Residue-level contacts at the interface:
Residue L322 in chain B is in contact with residue L319 in chain A (closest heavy-atom distance 3.7 Å).
Residue Y382 in chain B interacts with residue Y315 in chain A (closest heavy-atom distance 3.1 Å).
Residue W587 in chain B is in contact with residue V441 in chain A (closest heavy-atom distance 3.5 Å).
Residue L395 in chain B contacts residue L395 in chain A (closest heavy-atom distance 3.7 Å).
Residue F305 in chain B contacts residue R372 in chain A (closest heavy-atom distance 3.1 Å).
Residue F305 in chain B interacts with residue F376 in chain A (closest heavy-atom distance 3.7 Å).
Residue W298 in chain B interacts with residue L343 in chain A (closest heavy-atom distance 3.8 Å).
Residue R339 in chain B is in contact with residue L301 in chain A (closest heavy-atom distance 3.6 Å).
Residue Q326 in chain B contacts residue Y315 in chain A (closest heavy-atom distance 3.2 Å).
Residue V394 in chain B contacts residue R460 in chain A (closest heavy-atom distance 2.4 Å).
Residue K318 in chain B is in contact with residue K318 in chain A (closest heavy-atom distance 3.1 Å).
Residue M379 in chain B is in contact with residue I308 in chain A (closest heavy-atom distance 3.5 Å).
Residue G396 in chain B is in contact with residue R460 in chain A (closest heavy-atom distance 2.9 Å).
Residue M379 in chain B contacts residue H312 in chain A (closest heavy-atom distance 3.3 Å).
Residue L322 in chain B contacts residue K318 in chain A (closest heavy-atom distance 3.4 Å).
Residue R372 in chain B is in contact with residue F305 in chain A (closest heavy-atom distance 3.1 Å).
Residue Y315 in chain B interacts with residue L322 in chain A (closest heavy-atom distance 3.7 Å).
Residue Y315 in chain B interacts with residue L383 in chain A (closest heavy-atom distance 3.7 Å).
Residue Q309 in chain B is in contact with residue M379 in chain A (closest heavy-atom distance 3.6 Å).
Residue L395 in chain B is in contact with residue Y411 in chain A (closest heavy-atom distance 3.6 Å).
Residue V400 in chain B interacts with residue V398 in chain A (closest heavy-atom distance 3.7 Å).
Residue L395 in chain B is in contact with residue R460 in chain A (closest heavy-atom distance 3.4 Å).
Residue M379 in chain B is in contact with residue Q309 in chain A (closest heavy-atom distance 3.6 Å).
Residue W452 in chain B interacts with residue L393 in chain A (closest heavy-atom distance 3.8 Å).
Residue R339 in chain B interacts with residue D297 in chain A (closest heavy-atom distance 3.7 Å).
Residue W298 in chain B contacts residue R372 in chain A (closest heavy-atom distance 3.2 Å).
Residue L393 in chain B interacts with residue R460 in chain A (closest heavy-atom distance 3.6 Å).
Residue R372 in chain B contacts residue L301 in chain A (closest heavy-atom distance 3.3 Å).
Residue L301 in chain B contacts residue R339 in chain A (closest heavy-atom distance 3.4 Å).
Residue P384 in chain B contacts residue Y315 in chain A (closest heavy-atom distance 3.6 Å).
Residue E321 in chain B interacts with residue K318 in chain A (closest heavy-atom distance 3.1 Å).
Residue R460 in chain B is in contact with residue L395 in chain A (closest heavy-atom distance 3.4 Å).
Residue L383 in chain B contacts residue Y315 in chain A (closest heavy-atom distance 3.7 Å).
Residue L319 in chain B contacts residue L322 in chain A (closest heavy-atom distance 3.6 Å).
Residue R460 in chain B is in contact with residue G396 in chain A (closest heavy-atom distance 3.0 Å).
Residue L395 in chain B contacts residue I459 in chain A (closest heavy-atom distance 3.5 Å).
Residue V441 in chain B interacts with residue W587 in chain A (closest heavy-atom distance 3.6 Å).
Residue D297 in chain B interacts with residue R339 in chain A (closest heavy-atom distance 3.4 Å).
Residue H312 in chain B is in contact with residue M379 in chain A (closest heavy-atom distance 3.4 Å).
Residue V398 in chain B interacts with residue V400 in chain A (closest heavy-atom distance 3.6 Å).
Residue Y315 in chain B contacts residue Y382 in chain A (closest heavy-atom distance 3.2 Å).
Residue S332 in chain B contacts residue I308 in chain A (closest heavy-atom distance 3.2 Å).
Residue Y411 in chain B interacts with residue L395 in chain A (closest heavy-atom distance 3.7 Å).
Residue I308 in chain B is in contact with residue M379 in chain A (closest heavy-atom distance 3.7 Å).
Residue W298 in chain B contacts residue Q368 in chain A (closest heavy-atom distance 3.1 Å).
Residue R316 in chain B is in contact with residue Y382 in chain A (closest heavy-atom distance 3.2 Å).
Residue I308 in chain B interacts with residue S332 in chain A (closest heavy-atom distance 3.2 Å).
Residue L301 in chain B contacts residue R372 in chain A (closest heavy-atom distance 3.8 Å).
Residue R460 in chain B interacts with residue V394 in chain A (closest heavy-atom distance 2.5 Å).
Residue Y315 in chain B is in contact with residue Q326 in chain A (closest heavy-atom distance 3.3 Å).
Residue Q368 in chain B contacts residue W298 in chain A (closest heavy-atom distance 2.8 Å).
Residue Y382 in chain B contacts residue R316 in chain A (closest heavy-atom distance 3.2 Å).
Residue I459 in chain B contacts residue L395 in chain A (closest heavy-atom distance 3.5 Å).
Residue L322 in chain B contacts residue L322 in chain A (closest heavy-atom distance 3.7 Å).
Residue S392 in chain B is in contact with residue R460 in chain A (closest heavy-atom distance 3.7 Å).
Residue K318 in chain B contacts residue L322 in chain A (closest heavy-atom distance 3.5 Å).
Residue F376 in chain B contacts residue F305 in chain A (closest heavy-atom distance 3.7 Å).
Residue R372 in chain B is in contact with residue W298 in chain A (closest heavy-atom distance 3.1 Å).
Residue Y315 in chain B is in contact with residue P384 in chain A (closest heavy-atom distance 3.6 Å).
Residue K318 in chain B interacts with residue E321 in chain A (closest heavy-atom distance 3.1 Å).

These two protein chains interact to form a complex.

Sequence of chain B:
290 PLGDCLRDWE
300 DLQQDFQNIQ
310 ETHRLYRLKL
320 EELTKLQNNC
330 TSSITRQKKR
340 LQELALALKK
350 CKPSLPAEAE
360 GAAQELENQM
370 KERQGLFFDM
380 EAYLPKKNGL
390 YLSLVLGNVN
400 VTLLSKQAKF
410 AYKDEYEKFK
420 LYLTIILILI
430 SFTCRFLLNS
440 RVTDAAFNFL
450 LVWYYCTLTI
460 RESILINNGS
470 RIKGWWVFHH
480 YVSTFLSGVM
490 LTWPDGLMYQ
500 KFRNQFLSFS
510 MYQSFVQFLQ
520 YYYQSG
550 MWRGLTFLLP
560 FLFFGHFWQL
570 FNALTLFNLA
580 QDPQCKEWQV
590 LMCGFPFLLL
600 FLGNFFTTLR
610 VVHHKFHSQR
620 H

Sequence of chain A:
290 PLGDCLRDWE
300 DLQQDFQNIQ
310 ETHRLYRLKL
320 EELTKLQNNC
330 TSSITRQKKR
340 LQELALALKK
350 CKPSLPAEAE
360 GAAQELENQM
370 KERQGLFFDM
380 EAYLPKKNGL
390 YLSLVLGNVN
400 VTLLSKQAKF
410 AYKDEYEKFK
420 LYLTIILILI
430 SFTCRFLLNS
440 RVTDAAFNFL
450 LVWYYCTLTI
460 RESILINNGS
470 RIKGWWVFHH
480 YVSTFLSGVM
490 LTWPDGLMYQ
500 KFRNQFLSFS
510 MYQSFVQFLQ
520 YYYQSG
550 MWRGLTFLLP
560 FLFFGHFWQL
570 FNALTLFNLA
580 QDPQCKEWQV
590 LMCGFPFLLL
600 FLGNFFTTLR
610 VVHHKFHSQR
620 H